These two protein chains interact to form a complex.

Sequence of protein 2:
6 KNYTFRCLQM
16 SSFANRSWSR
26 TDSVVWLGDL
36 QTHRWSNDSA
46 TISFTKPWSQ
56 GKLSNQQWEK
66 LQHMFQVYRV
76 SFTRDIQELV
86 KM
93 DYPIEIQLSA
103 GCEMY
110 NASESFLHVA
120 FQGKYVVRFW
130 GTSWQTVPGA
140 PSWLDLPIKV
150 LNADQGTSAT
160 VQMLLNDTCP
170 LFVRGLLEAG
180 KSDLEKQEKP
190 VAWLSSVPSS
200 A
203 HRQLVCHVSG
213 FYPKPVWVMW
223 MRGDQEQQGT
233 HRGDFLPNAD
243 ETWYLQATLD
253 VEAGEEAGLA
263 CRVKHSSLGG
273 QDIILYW

Interface contacts:
Residue I81 in protein 2 interacts with residue F5 in protein 1 (closest heavy-atom distance 4.1 Å).
Residue L150 in protein 2 contacts residue R9 in protein 1 (closest heavy-atom distance 4.4 Å).
Residue M69 in protein 2 is in contact with residue L19 in protein 1 (closest heavy-atom distance 3.9 Å).
Residue K65 in protein 2 interacts with residue W15 in protein 1 (closest heavy-atom distance 3.6 Å).
Residue L84 in protein 2 interacts with residue F5 in protein 1 (closest heavy-atom distance 4.1 Å).
Residue V149 in protein 2 interacts with residue R9 in protein 1 (closest heavy-atom distance 3.8 Å).
Residue Q62 in protein 2 interacts with residue F18 in protein 1 (closest heavy-atom distance 4.0 Å).
Residue R79 in protein 2 interacts with residue H7 in protein 1 (closest heavy-atom distance 3.6 Å).
Residue D153 in protein 2 is in contact with residue E10 in protein 1 (closest heavy-atom distance 5.0 Å).
Residue Y73 in protein 2 is in contact with residue I8 in protein 1 (closest heavy-atom distance 3.4 Å).
Residue D153 in protein 2 interacts with residue N13 in protein 1 (closest heavy-atom distance 2.7 Å).
Residue G155 in protein 2 contacts residue K16 in protein 1 (closest heavy-atom distance 4.1 Å).
Residue D153 in protein 2 is in contact with residue I8 in protein 1 (closest heavy-atom distance 4.7 Å).
Residue H68 in protein 2 is in contact with residue W15 in protein 1 (closest heavy-atom distance 3.6 Å).
Residue S76 in protein 2 interacts with residue W11 in protein 1 (closest heavy-atom distance 3.7 Å).
Residue T156 in protein 2 contacts residue I8 in protein 1 (closest heavy-atom distance 3.6 Å).
Residue T156 in protein 2 is in contact with residue W11 in protein 1 (closest heavy-atom distance 4.1 Å).
Residue V149 in protein 2 is in contact with residue D4 in protein 1 (closest heavy-atom distance 3.3 Å).
Residue T156 in protein 2 contacts residue G12 in protein 1 (closest heavy-atom distance 3.4 Å).
Residue T156 in protein 2 is in contact with residue R9 in protein 1 (closest heavy-atom distance 3.5 Å).
Residue I147 in protein 2 interacts with residue F5 in protein 1 (closest heavy-atom distance 4.9 Å).
Residue T159 in protein 2 contacts residue W15 in protein 1 (closest heavy-atom distance 4.1 Å).
Residue D80 in protein 2 contacts residue R9 in protein 1 (closest heavy-atom distance 4.5 Å).
Residue L163 in protein 2 is in contact with residue W11 in protein 1 (closest heavy-atom distance 4.4 Å).
Residue L84 in protein 2 contacts residue D4 in protein 1 (closest heavy-atom distance 3.8 Å).
Residue M69 in protein 2 is in contact with residue F18 in protein 1 (closest heavy-atom distance 4.4 Å).
Residue L150 in protein 2 interacts with residue F5 in protein 1 (closest heavy-atom distance 4.2 Å).
Residue D80 in protein 2 contacts residue H6 in protein 1 (closest heavy-atom distance 3.3 Å).
Residue L66 in protein 2 contacts residue L19 in protein 1 (closest heavy-atom distance 4.3 Å).
Residue M162 in protein 2 interacts with residue K16 in protein 1 (closest heavy-atom distance 3.5 Å).
Residue L150 in protein 2 contacts residue I8 in protein 1 (closest heavy-atom distance 4.4 Å).
Residue L66 in protein 2 contacts residue F18 in protein 1 (closest heavy-atom distance 3.9 Å).
Residue V72 in protein 2 contacts residue W15 in protein 1 (closest heavy-atom distance 4.0 Å).
Residue D80 in protein 2 interacts with residue F5 in protein 1 (closest heavy-atom distance 3.1 Å).
Residue T159 in protein 2 is in contact with residue W11 in protein 1 (closest heavy-atom distance 4.0 Å).
Residue D80 in protein 2 is in contact with residue I8 in protein 1 (closest heavy-atom distance 2.7 Å).
Residue T159 in protein 2 interacts with residue G12 in protein 1 (closest heavy-atom distance 2.9 Å).
Residue Y73 in protein 2 contacts residue W11 in protein 1 (closest heavy-atom distance 3.4 Å).
Residue K65 in protein 2 contacts residue F18 in protein 1 (closest heavy-atom distance 3.3 Å).
Residue P146 in protein 2 is in contact with residue F5 in protein 1 (closest heavy-atom distance 3.8 Å).
Residue M162 in protein 2 interacts with residue L19 in protein 1 (closest heavy-atom distance 3.8 Å).
Residue L163 in protein 2 interacts with residue L19 in protein 1 (closest heavy-atom distance 3.8 Å).
Residue T159 in protein 2 is in contact with residue K16 in protein 1 (closest heavy-atom distance 3.3 Å).
Residue T167 in protein 2 contacts residue L19 in protein 1 (closest heavy-atom distance 4.2 Å).
Residue M162 in protein 2 is in contact with residue A20 in protein 1 (closest heavy-atom distance 3.8 Å).
Residue S76 in protein 2 interacts with residue I8 in protein 1 (closest heavy-atom distance 3.8 Å).
Residue G155 in protein 2 is in contact with residue N13 in protein 1 (closest heavy-atom distance 3.6 Å).
Residue F70 in protein 2 contacts residue W11 in protein 1 (closest heavy-atom distance 4.8 Å).
Residue T159 in protein 2 interacts with residue L19 in protein 1 (closest heavy-atom distance 3.5 Å).
Residue T156 in protein 2 is in contact with residue N13 in protein 1 (closest heavy-atom distance 4.1 Å).
Residue P146 in protein 2 is in contact with residue D4 in protein 1 (closest heavy-atom distance 3.4 Å).
Residue G155 in protein 2 interacts with residue G12 in protein 1 (closest heavy-atom distance 3.7 Å).
Residue S76 in protein 2 contacts residue H7 in protein 1 (closest heavy-atom distance 3.5 Å).
Residue M69 in protein 2 interacts with residue W11 in protein 1 (closest heavy-atom distance 2.8 Å).
Residue F77 in protein 2 contacts residue I8 in protein 1 (closest heavy-atom distance 3.5 Å).
Residue M69 in protein 2 interacts with residue W15 in protein 1 (closest heavy-atom distance 3.5 Å).
Residue V72 in protein 2 interacts with residue W11 in protein 1 (closest heavy-atom distance 3.7 Å).
Residue D153 in protein 2 contacts residue R9 in protein 1 (closest heavy-atom distance 3.2 Å).
Residue L145 in protein 2 contacts residue D4 in protein 1 (closest heavy-atom distance 4.4 Å).
Residue D80 in protein 2 interacts with residue H7 in protein 1 (closest heavy-atom distance 2.8 Å).

Sequence of protein 1:
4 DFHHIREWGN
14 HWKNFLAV